Sequence of protein 2:
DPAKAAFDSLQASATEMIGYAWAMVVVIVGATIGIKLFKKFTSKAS

These two protein chains interact to form a complex.

Sequence of protein 1:
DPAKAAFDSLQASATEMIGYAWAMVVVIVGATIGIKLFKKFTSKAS

Residue-level contacts at the interface:
Residue T46 in protein 2 contacts residue L14 in protein 1 (closest heavy-atom distance 3.7 Å).
Residue F42 in protein 2 interacts with residue A7 in protein 1 (closest heavy-atom distance 4.6 Å).
Residue F42 in protein 2 interacts with residue F11 in protein 1 (closest heavy-atom distance 3.9 Å).
Residue T46 in protein 2 interacts with residue F11 in protein 1 (closest heavy-atom distance 3.7 Å).
Residue F42 in protein 2 is in contact with residue A10 in protein 1 (closest heavy-atom distance 3.6 Å).
Residue F45 in protein 2 contacts residue F11 in protein 1 (closest heavy-atom distance 4.3 Å).
Residue F42 in protein 2 contacts residue L14 in protein 1 (closest heavy-atom distance 4.4 Å).